Sequence of protein 1:
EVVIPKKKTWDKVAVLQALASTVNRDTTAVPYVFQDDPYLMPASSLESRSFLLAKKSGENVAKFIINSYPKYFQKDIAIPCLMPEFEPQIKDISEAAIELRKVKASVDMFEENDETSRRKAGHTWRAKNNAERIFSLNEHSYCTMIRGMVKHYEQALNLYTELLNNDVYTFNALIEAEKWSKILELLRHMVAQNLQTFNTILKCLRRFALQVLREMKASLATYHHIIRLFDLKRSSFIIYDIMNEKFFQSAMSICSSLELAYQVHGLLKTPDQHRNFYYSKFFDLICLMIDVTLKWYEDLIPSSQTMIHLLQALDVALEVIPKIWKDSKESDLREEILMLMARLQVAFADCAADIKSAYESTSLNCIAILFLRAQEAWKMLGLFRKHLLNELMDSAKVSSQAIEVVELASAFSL

This data describes a binding interaction between two proteins.

Residue-level contacts at the interface:
Residue A109 in protein 1 interacts with residue H130 in protein 2 (closest heavy-atom distance 3.9 Å).
Residue K110 in protein 1 interacts with residue Y133 in protein 2 (closest heavy-atom distance 3.3 Å).
Residue G113 in protein 1 contacts residue G137 in protein 2 (closest heavy-atom distance 3.2 Å).
Residue A109 in protein 1 contacts residue Y133 in protein 2 (closest heavy-atom distance 4.0 Å).
Residue L95 in protein 1 contacts residue P129 in protein 2 (closest heavy-atom distance 3.8 Å).
Residue L95 in protein 1 is in contact with residue Y133 in protein 2 (closest heavy-atom distance 2.4 Å).
Residue A109 in protein 1 is in contact with residue F134 in protein 2 (closest heavy-atom distance 3.5 Å).
Residue I132 in protein 1 interacts with residue K148 in protein 2 (closest heavy-atom distance 3.9 Å).
Residue G113 in protein 1 interacts with residue T141 in protein 2 (closest heavy-atom distance 3.4 Å).
Residue G113 in protein 1 contacts residue Y138 in protein 2 (closest heavy-atom distance 3.4 Å).
Residue A117 in protein 1 interacts with residue T141 in protein 2 (closest heavy-atom distance 3.3 Å).
Residue P93 in protein 1 interacts with residue R125 in protein 2 (closest heavy-atom distance 4.1 Å).
Residue F106 in protein 1 is in contact with residue P129 in protein 2 (closest heavy-atom distance 3.9 Å).
Residue V116 in protein 1 contacts residue F134 in protein 2 (closest heavy-atom distance 3.8 Å).
Residue L95 in protein 1 interacts with residue Y132 in protein 2 (closest heavy-atom distance 4.0 Å).
Residue Q90 in protein 1 is in contact with residue Y133 in protein 2 (closest heavy-atom distance 3.4 Å).
Residue F106 in protein 1 contacts residue H130 in protein 2 (closest heavy-atom distance 3.4 Å).
Residue K110 in protein 1 is in contact with residue G137 in protein 2 (closest heavy-atom distance 3.6 Å).
Residue L140 in protein 1 contacts residue K148 in protein 2 (closest heavy-atom distance 3.9 Å).
Residue I121 in protein 1 contacts residue Y145 in protein 2 (closest heavy-atom distance 3.6 Å).
Residue L140 in protein 1 interacts with residue Y145 in protein 2 (closest heavy-atom distance 3.1 Å).
Residue K118 in protein 1 contacts residue Y145 in protein 2 (closest heavy-atom distance 3.8 Å).
Residue D92 in protein 1 is in contact with residue L155 in protein 2 (closest heavy-atom distance 2.9 Å).
Residue K130 in protein 1 interacts with residue K148 in protein 2 (closest heavy-atom distance 3.4 Å).
Residue I121 in protein 1 is in contact with residue T141 in protein 2 (closest heavy-atom distance 3.8 Å).
Residue F128 in protein 1 interacts with residue Y145 in protein 2 (closest heavy-atom distance 3.2 Å).
Residue I120 in protein 1 is in contact with residue Y138 in protein 2 (closest heavy-atom distance 4.2 Å).
Residue F128 in protein 1 interacts with residue F146 in protein 2 (closest heavy-atom distance 3.6 Å).
Residue M96 in protein 1 interacts with residue Y133 in protein 2 (closest heavy-atom distance 4.2 Å).
Residue Y94 in protein 1 is in contact with residue Q126 in protein 2 (closest heavy-atom distance 4.1 Å).
Residue F128 in protein 1 interacts with residue K148 in protein 2 (closest heavy-atom distance 3.2 Å).
Residue Y94 in protein 1 contacts residue R125 in protein 2 (closest heavy-atom distance 3.6 Å).
Residue D92 in protein 1 contacts residue Q156 in protein 2 (closest heavy-atom distance 3.7 Å).
Residue M141 in protein 1 is in contact with residue K148 in protein 2 (closest heavy-atom distance 3.9 Å).
Residue Q90 in protein 1 interacts with residue L153 in protein 2 (closest heavy-atom distance 4.3 Å).
Residue Y94 in protein 1 is in contact with residue T157 in protein 2 (closest heavy-atom distance 3.4 Å).
Residue Y94 in protein 1 interacts with residue L127 in protein 2 (closest heavy-atom distance 3.5 Å).
Residue G113 in protein 1 is in contact with residue F134 in protein 2 (closest heavy-atom distance 4.1 Å).
Residue Y87 in protein 1 is in contact with residue H154 in protein 2 (closest heavy-atom distance 3.4 Å).
Residue L95 in protein 1 is in contact with residue T157 in protein 2 (closest heavy-atom distance 3.6 Å).
Residue V116 in protein 1 is in contact with residue Y138 in protein 2 (closest heavy-atom distance 3.6 Å).
Residue Q90 in protein 1 is in contact with residue L155 in protein 2 (closest heavy-atom distance 3.4 Å).
Residue A117 in protein 1 interacts with residue Y138 in protein 2 (closest heavy-atom distance 4.0 Å).
Residue I120 in protein 1 interacts with residue L142 in protein 2 (closest heavy-atom distance 3.7 Å).
Residue F106 in protein 1 contacts residue Y133 in protein 2 (closest heavy-atom distance 3.4 Å).
Residue S112 in protein 1 contacts residue F134 in protein 2 (closest heavy-atom distance 3.2 Å).
Residue E114 in protein 1 interacts with residue T141 in protein 2 (closest heavy-atom distance 3.8 Å).
Residue F89 in protein 1 contacts residue Y133 in protein 2 (closest heavy-atom distance 3.9 Å).
Residue Y127 in protein 1 is in contact with residue F146 in protein 2 (closest heavy-atom distance 3.3 Å).
Residue Y94 in protein 1 interacts with residue P129 in protein 2 (closest heavy-atom distance 4.4 Å).
Residue Y87 in protein 1 interacts with residue R152 in protein 2 (closest heavy-atom distance 4.1 Å).
Residue Q90 in protein 1 contacts residue V136 in protein 2 (closest heavy-atom distance 3.4 Å).
Residue F128 in protein 1 contacts residue L142 in protein 2 (closest heavy-atom distance 3.9 Å).
Residue A117 in protein 1 interacts with residue L142 in protein 2 (closest heavy-atom distance 4.3 Å).
Residue D92 in protein 1 is in contact with residue T157 in protein 2 (closest heavy-atom distance 3.5 Å).
Residue P138 in protein 1 is in contact with residue K148 in protein 2 (closest heavy-atom distance 4.5 Å).
Residue M141 in protein 1 is in contact with residue Y145 in protein 2 (closest heavy-atom distance 3.9 Å).
Residue S105 in protein 1 is in contact with residue H130 in protein 2 (closest heavy-atom distance 3.3 Å).
Residue K110 in protein 1 contacts residue V136 in protein 2 (closest heavy-atom distance 4.2 Å).
Residue E114 in protein 1 is in contact with residue G137 in protein 2 (closest heavy-atom distance 3.5 Å).

Sequence of protein 2:
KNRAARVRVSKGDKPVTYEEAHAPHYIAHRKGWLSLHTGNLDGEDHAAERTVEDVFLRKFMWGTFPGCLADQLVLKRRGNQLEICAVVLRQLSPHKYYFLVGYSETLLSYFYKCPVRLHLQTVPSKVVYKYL